Sequence of protein 1:
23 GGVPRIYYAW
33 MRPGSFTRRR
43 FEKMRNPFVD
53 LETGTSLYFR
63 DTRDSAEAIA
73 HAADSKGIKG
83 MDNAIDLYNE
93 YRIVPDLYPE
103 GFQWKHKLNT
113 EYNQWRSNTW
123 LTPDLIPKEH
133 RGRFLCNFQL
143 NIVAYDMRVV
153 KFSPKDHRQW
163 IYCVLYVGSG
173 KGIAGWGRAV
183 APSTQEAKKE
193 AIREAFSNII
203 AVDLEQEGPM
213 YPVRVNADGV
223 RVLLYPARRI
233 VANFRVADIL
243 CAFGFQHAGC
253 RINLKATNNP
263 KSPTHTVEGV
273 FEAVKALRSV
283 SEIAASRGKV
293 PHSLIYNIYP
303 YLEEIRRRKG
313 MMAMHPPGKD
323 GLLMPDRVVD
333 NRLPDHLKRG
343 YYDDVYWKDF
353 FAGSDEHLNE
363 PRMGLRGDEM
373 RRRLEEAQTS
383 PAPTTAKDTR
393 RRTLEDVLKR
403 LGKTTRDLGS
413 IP

Contacts between the two chains:
Residue W785 in protein 2 is in contact with residue F50 in protein 1 (closest heavy-atom distance 3.6 Å).
Residue Y594 in protein 2 is in contact with residue H338 in protein 1 (closest heavy-atom distance 3.6 Å).
Residue W785 in protein 2 contacts residue D84 in protein 1 (closest heavy-atom distance 3.3 Å).
Residue N330 in protein 2 contacts residue K291 in protein 1 (closest heavy-atom distance 3.4 Å).
Residue N258 in protein 2 is in contact with residue D322 in protein 1 (closest heavy-atom distance 3.3 Å).
Residue Q328 in protein 2 is in contact with residue R310 in protein 1 (closest heavy-atom distance 3.5 Å).
Residue R793 in protein 2 is in contact with residue D52 in protein 1 (closest heavy-atom distance 2.7 Å).
Residue Y572 in protein 2 contacts residue R334 in protein 1 (closest heavy-atom distance 2.4 Å).
Residue Q328 in protein 2 contacts residue E305 in protein 1 (closest heavy-atom distance 3.4 Å).
Residue E334 in protein 2 contacts residue G290 in protein 1 (closest heavy-atom distance 3.6 Å).
Residue P333 in protein 2 interacts with residue K291 in protein 1 (closest heavy-atom distance 3.5 Å).
Residue W785 in protein 2 is in contact with residue N85 in protein 1 (closest heavy-atom distance 3.5 Å).
Residue S566 in protein 2 is in contact with residue R329 in protein 1 (closest heavy-atom distance 2.7 Å).
Residue Q297 in protein 2 is in contact with residue G312 in protein 1 (closest heavy-atom distance 2.7 Å).
Residue V782 in protein 2 is in contact with residue P49 in protein 1 (closest heavy-atom distance 3.4 Å).
Residue L565 in protein 2 interacts with residue R334 in protein 1 (closest heavy-atom distance 2.9 Å).
Residue V605 in protein 2 interacts with residue P302 in protein 1 (closest heavy-atom distance 3.4 Å).
Residue Q328 in protein 2 interacts with residue R308 in protein 1 (closest heavy-atom distance 3.4 Å).
Residue P333 in protein 2 contacts residue G290 in protein 1 (closest heavy-atom distance 3.6 Å).
Residue D291 in protein 2 is in contact with residue M314 in protein 1 (closest heavy-atom distance 3.5 Å).
Residue D300 in protein 2 is in contact with residue R309 in protein 1 (closest heavy-atom distance 3.3 Å).
Residue Q297 in protein 2 contacts residue R310 in protein 1 (closest heavy-atom distance 3.6 Å).
Residue A601 in protein 2 contacts residue P327 in protein 1 (closest heavy-atom distance 3.5 Å).
Residue N330 in protein 2 is in contact with residue G290 in protein 1 (closest heavy-atom distance 3.0 Å).
Residue S566 in protein 2 contacts residue R334 in protein 1 (closest heavy-atom distance 3.6 Å).
Residue L329 in protein 2 interacts with residue E306 in protein 1 (closest heavy-atom distance 2.9 Å).
Residue Q328 in protein 2 is in contact with residue E306 in protein 1 (closest heavy-atom distance 3.5 Å).
Residue D291 in protein 2 interacts with residue M313 in protein 1 (closest heavy-atom distance 3.0 Å).
Residue R788 in protein 2 contacts residue D84 in protein 1 (closest heavy-atom distance 2.8 Å).
Residue D325 in protein 2 interacts with residue R310 in protein 1 (closest heavy-atom distance 2.5 Å).
Residue P293 in protein 2 interacts with residue K311 in protein 1 (closest heavy-atom distance 3.3 Å).
Residue R600 in protein 2 is in contact with residue N333 in protein 1 (closest heavy-atom distance 3.0 Å).
Residue N330 in protein 2 is in contact with residue E306 in protein 1 (closest heavy-atom distance 3.0 Å).
Residue Q297 in protein 2 contacts residue K311 in protein 1 (closest heavy-atom distance 3.3 Å).
Residue R593 in protein 2 contacts residue H338 in protein 1 (closest heavy-atom distance 3.5 Å).
Residue S331 in protein 2 interacts with residue R310 in protein 1 (closest heavy-atom distance 2.8 Å).
Residue A601 in protein 2 interacts with residue D328 in protein 1 (closest heavy-atom distance 3.4 Å).
Residue D564 in protein 2 contacts residue R329 in protein 1 (closest heavy-atom distance 2.9 Å).
Residue A597 in protein 2 is in contact with residue N333 in protein 1 (closest heavy-atom distance 3.3 Å).
Residue Q778 in protein 2 interacts with residue M46 in protein 1 (closest heavy-atom distance 3.1 Å).
Residue N330 in protein 2 contacts residue R310 in protein 1 (closest heavy-atom distance 3.3 Å).
Residue R793 in protein 2 contacts residue E54 in protein 1 (closest heavy-atom distance 2.6 Å).
Residue R600 in protein 2 interacts with residue L335 in protein 1 (closest heavy-atom distance 2.7 Å).
Residue L561 in protein 2 is in contact with residue Y343 in protein 1 (closest heavy-atom distance 3.6 Å).
Residue A597 in protein 2 contacts residue R334 in protein 1 (closest heavy-atom distance 3.5 Å).
Residue E752 in protein 2 contacts residue K45 in protein 1 (closest heavy-atom distance 3.6 Å).
Residue E553 in protein 2 contacts residue H338 in protein 1 (closest heavy-atom distance 3.2 Å).
Residue N258 in protein 2 interacts with residue G323 in protein 1 (closest heavy-atom distance 3.5 Å).
Residue K792 in protein 2 interacts with residue D84 in protein 1 (closest heavy-atom distance 3.3 Å).
Residue Q337 in protein 2 is in contact with residue S288 in protein 1 (closest heavy-atom distance 3.4 Å).
Residue R600 in protein 2 contacts residue D337 in protein 1 (closest heavy-atom distance 2.8 Å).
Residue Q789 in protein 2 is in contact with residue D84 in protein 1 (closest heavy-atom distance 2.9 Å).
Residue D564 in protein 2 interacts with residue R334 in protein 1 (closest heavy-atom distance 3.3 Å).
Residue R786 in protein 2 is in contact with residue V51 in protein 1 (closest heavy-atom distance 2.8 Å).
Residue R600 in protein 2 contacts residue D332 in protein 1 (closest heavy-atom distance 3.0 Å).
Residue R593 in protein 2 is in contact with residue D337 in protein 1 (closest heavy-atom distance 3.2 Å).
Residue N258 in protein 2 is in contact with residue L324 in protein 1 (closest heavy-atom distance 2.8 Å).
Residue P607 in protein 2 contacts residue Y303 in protein 1 (closest heavy-atom distance 3.6 Å).
Residue S566 in protein 2 interacts with residue D328 in protein 1 (closest heavy-atom distance 3.0 Å).
Residue R786 in protein 2 is in contact with residue P49 in protein 1 (closest heavy-atom distance 2.5 Å).

These two protein chains interact to form a complex.

Sequence of protein 2:
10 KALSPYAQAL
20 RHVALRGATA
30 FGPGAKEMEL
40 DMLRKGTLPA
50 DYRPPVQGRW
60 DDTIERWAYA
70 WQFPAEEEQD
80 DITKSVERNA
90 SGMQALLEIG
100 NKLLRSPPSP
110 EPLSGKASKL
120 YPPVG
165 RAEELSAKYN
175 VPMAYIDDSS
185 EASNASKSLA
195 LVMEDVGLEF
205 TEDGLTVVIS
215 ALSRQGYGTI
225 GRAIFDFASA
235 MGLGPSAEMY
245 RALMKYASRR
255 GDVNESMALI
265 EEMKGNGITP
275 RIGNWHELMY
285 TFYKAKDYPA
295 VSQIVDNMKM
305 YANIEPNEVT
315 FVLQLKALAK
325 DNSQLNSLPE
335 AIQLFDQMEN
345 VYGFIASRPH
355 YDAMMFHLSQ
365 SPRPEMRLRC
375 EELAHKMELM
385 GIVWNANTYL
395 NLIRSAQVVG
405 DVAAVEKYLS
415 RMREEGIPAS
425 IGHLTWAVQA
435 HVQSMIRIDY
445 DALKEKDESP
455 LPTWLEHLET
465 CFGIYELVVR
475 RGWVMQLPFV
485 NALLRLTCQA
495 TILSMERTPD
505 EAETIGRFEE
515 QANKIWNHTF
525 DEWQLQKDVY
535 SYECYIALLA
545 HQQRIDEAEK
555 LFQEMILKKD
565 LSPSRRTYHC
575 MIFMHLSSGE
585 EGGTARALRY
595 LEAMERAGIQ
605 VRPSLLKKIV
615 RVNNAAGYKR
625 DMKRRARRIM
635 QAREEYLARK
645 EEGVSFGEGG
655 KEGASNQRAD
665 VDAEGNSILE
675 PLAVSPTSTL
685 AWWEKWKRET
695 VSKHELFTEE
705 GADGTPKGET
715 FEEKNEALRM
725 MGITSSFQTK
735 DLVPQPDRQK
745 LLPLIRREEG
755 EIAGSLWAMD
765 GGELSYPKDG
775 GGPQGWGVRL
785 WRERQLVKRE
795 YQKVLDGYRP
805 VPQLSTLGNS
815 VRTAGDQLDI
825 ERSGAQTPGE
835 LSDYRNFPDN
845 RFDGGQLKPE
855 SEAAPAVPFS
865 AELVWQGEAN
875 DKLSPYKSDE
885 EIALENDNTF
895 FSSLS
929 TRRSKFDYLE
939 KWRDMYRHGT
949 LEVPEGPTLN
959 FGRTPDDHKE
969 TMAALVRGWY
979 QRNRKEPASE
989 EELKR